This data describes a binding interaction between two proteins.

Sequence of protein 1:
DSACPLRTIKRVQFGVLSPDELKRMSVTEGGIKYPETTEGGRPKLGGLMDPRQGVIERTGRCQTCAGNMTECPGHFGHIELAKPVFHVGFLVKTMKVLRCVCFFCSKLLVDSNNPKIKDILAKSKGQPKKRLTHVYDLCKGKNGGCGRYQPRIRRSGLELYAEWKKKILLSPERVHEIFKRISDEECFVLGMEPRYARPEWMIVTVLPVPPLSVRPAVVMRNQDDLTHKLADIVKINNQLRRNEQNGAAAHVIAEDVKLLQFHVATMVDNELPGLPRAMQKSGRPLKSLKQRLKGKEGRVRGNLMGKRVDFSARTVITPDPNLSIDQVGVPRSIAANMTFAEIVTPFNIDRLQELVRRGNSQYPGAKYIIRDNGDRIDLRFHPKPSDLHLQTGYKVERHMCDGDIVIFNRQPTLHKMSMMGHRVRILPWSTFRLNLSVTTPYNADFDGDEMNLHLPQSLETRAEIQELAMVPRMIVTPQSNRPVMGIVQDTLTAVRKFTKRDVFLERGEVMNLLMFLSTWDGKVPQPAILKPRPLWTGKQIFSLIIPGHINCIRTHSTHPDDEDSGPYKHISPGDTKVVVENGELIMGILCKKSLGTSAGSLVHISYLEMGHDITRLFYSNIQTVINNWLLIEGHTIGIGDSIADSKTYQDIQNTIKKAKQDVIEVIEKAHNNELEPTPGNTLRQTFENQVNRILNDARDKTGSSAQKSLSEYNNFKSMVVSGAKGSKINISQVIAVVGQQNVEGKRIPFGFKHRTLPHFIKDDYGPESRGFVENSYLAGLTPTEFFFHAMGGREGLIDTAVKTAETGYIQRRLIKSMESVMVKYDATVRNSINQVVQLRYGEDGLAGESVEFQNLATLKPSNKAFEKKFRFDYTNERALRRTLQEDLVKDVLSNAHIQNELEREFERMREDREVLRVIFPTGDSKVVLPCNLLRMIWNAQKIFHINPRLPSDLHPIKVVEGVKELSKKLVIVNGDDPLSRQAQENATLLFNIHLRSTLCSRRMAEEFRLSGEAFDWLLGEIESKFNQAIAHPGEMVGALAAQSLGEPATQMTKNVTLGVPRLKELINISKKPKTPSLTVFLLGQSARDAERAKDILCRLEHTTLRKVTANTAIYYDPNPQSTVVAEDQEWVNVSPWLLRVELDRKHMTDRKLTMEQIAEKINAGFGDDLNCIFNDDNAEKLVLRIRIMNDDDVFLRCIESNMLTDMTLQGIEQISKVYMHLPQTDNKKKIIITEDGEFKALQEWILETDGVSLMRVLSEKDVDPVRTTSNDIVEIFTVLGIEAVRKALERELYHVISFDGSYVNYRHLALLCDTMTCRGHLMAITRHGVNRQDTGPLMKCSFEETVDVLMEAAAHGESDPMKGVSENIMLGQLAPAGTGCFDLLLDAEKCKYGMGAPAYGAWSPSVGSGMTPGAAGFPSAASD

Residue-level contacts at the interface:
Residue D1241 in protein 1 interacts with residue K21 in protein 2 (closest heavy-atom distance 4.9 Å).
Residue D1280 in protein 1 contacts residue K80 in protein 2 (closest heavy-atom distance 3.4 Å).
Residue D1281 in protein 1 is in contact with residue K80 in protein 2 (closest heavy-atom distance 2.7 Å).

Sequence of protein 2:
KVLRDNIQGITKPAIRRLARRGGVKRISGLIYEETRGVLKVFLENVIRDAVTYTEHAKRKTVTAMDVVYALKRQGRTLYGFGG